These two protein chains interact to form a complex.

Contacts between the two chains:
Residue K283 in chain A interacts with residue L125 in chain B (closest heavy-atom distance 3.6 Å).
Residue R48 in chain A contacts residue G57 in chain B (closest heavy-atom distance 3.5 Å).
Residue K296 in chain A contacts residue E130 in chain B (closest heavy-atom distance 3.1 Å).
Residue D339 in chain A interacts with residue N81 in chain B (closest heavy-atom distance 2.6 Å).
Residue F342 in chain A is in contact with residue L80 in chain B (closest heavy-atom distance 3.5 Å).
Residue V216 in chain A contacts residue N97 in chain B (closest heavy-atom distance 3.3 Å).
Residue N287 in chain A is in contact with residue N19 in chain B (closest heavy-atom distance 3.3 Å).
Residue Q227 in chain A contacts residue R22 in chain B (closest heavy-atom distance 2.6 Å).
Residue V216 in chain A is in contact with residue N99 in chain B (closest heavy-atom distance 3.6 Å).
Residue L212 in chain A is in contact with residue N99 in chain B (closest heavy-atom distance 3.7 Å).
Residue K41 in chain A contacts residue T15 in chain B (closest heavy-atom distance 2.9 Å).
Residue R213 in chain A contacts residue G58 in chain B (closest heavy-atom distance 3.0 Å).
Residue Y279 in chain A contacts residue T98 in chain B (closest heavy-atom distance 2.7 Å).
Residue T295 in chain A is in contact with residue E130 in chain B (closest heavy-atom distance 3.8 Å).
Residue K283 in chain A is in contact with residue E124 in chain B (closest heavy-atom distance 3.0 Å).
Residue S310 in chain A interacts with residue F104 in chain B (closest heavy-atom distance 3.4 Å).
Residue Q286 in chain A is in contact with residue L125 in chain B (closest heavy-atom distance 3.6 Å).
Residue D341 in chain A contacts residue N81 in chain B (closest heavy-atom distance 2.8 Å).
Residue S310 in chain A interacts with residue G101 in chain B (closest heavy-atom distance 2.8 Å).
Residue E291 in chain A is in contact with residue K26 in chain B (closest heavy-atom distance 3.0 Å).
Residue Q286 in chain A is in contact with residue I126 in chain B (closest heavy-atom distance 3.3 Å).
Residue G289 in chain A contacts residue R22 in chain B (closest heavy-atom distance 3.5 Å).
Residue F342 in chain A interacts with residue L115 in chain B (closest heavy-atom distance 3.5 Å).
Residue S310 in chain A interacts with residue T98 in chain B (closest heavy-atom distance 3.6 Å).
Residue F342 in chain A is in contact with residue R86 in chain B (closest heavy-atom distance 3.4 Å).
Residue K41 in chain A contacts residue Y55 in chain B (closest heavy-atom distance 3.0 Å).
Residue K296 in chain A interacts with residue D131 in chain B (closest heavy-atom distance 3.1 Å).
Residue V216 in chain A interacts with residue F100 in chain B (closest heavy-atom distance 3.5 Å).
Residue D339 in chain A is in contact with residue H78 in chain B (closest heavy-atom distance 3.8 Å).
Residue W340 in chain A interacts with residue N81 in chain B (closest heavy-atom distance 3.6 Å).
Residue K296 in chain A is in contact with residue T128 in chain B (closest heavy-atom distance 2.9 Å).
Residue Y279 in chain A interacts with residue E124 in chain B (closest heavy-atom distance 2.5 Å).
Residue Q286 in chain A is in contact with residue G127 in chain B (closest heavy-atom distance 3.1 Å).
Residue K283 in chain A contacts residue T98 in chain B (closest heavy-atom distance 2.8 Å).
Residue L309 in chain A contacts residue N99 in chain B (closest heavy-atom distance 3.6 Å).
Residue L309 in chain A interacts with residue T98 in chain B (closest heavy-atom distance 3.6 Å).
Residue E44 in chain A interacts with residue Y55 in chain B (closest heavy-atom distance 3.5 Å).
Residue R312 in chain A is in contact with residue D102 in chain B (closest heavy-atom distance 3.1 Å).
Residue R48 in chain A is in contact with residue K59 in chain B (closest heavy-atom distance 3.3 Å).
Residue F220 in chain A interacts with residue S17 in chain B (closest heavy-atom distance 3.5 Å).
Residue N280 in chain A is in contact with residue N99 in chain B (closest heavy-atom distance 3.6 Å).
Residue R312 in chain A is in contact with residue P109 in chain B (closest heavy-atom distance 3.5 Å).
Residue A311 in chain A is in contact with residue D102 in chain B (closest heavy-atom distance 3.8 Å).
Residue Y186 in chain A is in contact with residue N99 in chain B (closest heavy-atom distance 2.8 Å).
Residue R312 in chain A interacts with residue Q122 in chain B (closest heavy-atom distance 2.9 Å).
Residue L309 in chain A interacts with residue G101 in chain B (closest heavy-atom distance 3.0 Å).
Residue F342 in chain A is in contact with residue K114 in chain B (closest heavy-atom distance 2.5 Å).
Residue K41 in chain A contacts residue S17 in chain B (closest heavy-atom distance 3.3 Å).
Residue F342 in chain A contacts residue N81 in chain B (closest heavy-atom distance 3.6 Å).
Residue K283 in chain A is in contact with residue N97 in chain B (closest heavy-atom distance 2.8 Å).
Residue R213 in chain A contacts residue G57 in chain B (closest heavy-atom distance 3.7 Å).
Residue Y224 in chain A interacts with residue S17 in chain B (closest heavy-atom distance 3.7 Å).
Residue N52 in chain A is in contact with residue G57 in chain B (closest heavy-atom distance 3.0 Å).
Residue N287 in chain A contacts residue L125 in chain B (closest heavy-atom distance 3.5 Å).
Residue D339 in chain A contacts residue I77 in chain B (closest heavy-atom distance 3.8 Å).
Residue K283 in chain A contacts residue N99 in chain B (closest heavy-atom distance 3.6 Å).
Residue Y290 in chain A contacts residue I126 in chain B (closest heavy-atom distance 3.8 Å).
Residue Q286 in chain A interacts with residue E124 in chain B (closest heavy-atom distance 3.5 Å).
Residue W340 in chain A contacts residue I77 in chain B (closest heavy-atom distance 3.5 Å).
Residue R312 in chain A contacts residue F104 in chain B (closest heavy-atom distance 3.4 Å).

Sequence of chain B:
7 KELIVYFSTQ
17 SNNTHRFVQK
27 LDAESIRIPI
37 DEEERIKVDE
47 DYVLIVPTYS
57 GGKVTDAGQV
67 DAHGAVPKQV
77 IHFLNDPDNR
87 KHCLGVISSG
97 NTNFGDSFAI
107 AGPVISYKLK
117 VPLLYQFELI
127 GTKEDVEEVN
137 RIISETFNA

Sequence of chain A:
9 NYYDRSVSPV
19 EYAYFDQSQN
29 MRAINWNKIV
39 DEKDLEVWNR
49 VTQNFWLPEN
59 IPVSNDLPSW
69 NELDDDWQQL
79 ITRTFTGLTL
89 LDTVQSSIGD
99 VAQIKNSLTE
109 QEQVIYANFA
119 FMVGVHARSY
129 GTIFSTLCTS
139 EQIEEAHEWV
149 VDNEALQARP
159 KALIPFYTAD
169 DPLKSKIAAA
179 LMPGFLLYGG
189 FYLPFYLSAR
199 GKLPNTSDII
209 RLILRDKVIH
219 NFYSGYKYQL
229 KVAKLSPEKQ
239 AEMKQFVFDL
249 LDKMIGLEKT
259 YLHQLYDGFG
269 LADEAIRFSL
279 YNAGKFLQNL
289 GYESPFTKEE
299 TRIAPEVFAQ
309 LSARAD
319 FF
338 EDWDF